Sequence of chain A:
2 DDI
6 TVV

Sequence of chain B:
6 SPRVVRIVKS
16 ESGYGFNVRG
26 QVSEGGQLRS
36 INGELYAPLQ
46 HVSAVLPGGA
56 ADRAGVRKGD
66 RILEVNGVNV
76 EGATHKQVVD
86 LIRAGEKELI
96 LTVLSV

These two protein chains interact to form a complex.

Interface contacts:
Residue F21 in chain B contacts residue T6 in chain A (closest heavy-atom distance 4.1 Å).
Residue H80 in chain B is in contact with residue T6 in chain A (closest heavy-atom distance 2.7 Å).
Residue V27 in chain B is in contact with residue D2 in chain A (closest heavy-atom distance 4.3 Å).
Residue V84 in chain B is in contact with residue V8 in chain A (closest heavy-atom distance 4.8 Å).
Residue V27 in chain B contacts residue I4 in chain A (closest heavy-atom distance 3.8 Å).
Residue G25 in chain B contacts residue I4 in chain A (closest heavy-atom distance 3.0 Å).
Residue V84 in chain B interacts with residue T6 in chain A (closest heavy-atom distance 3.7 Å).
Residue V23 in chain B is in contact with residue I4 in chain A (closest heavy-atom distance 3.9 Å).
Residue F21 in chain B contacts residue V7 in chain A (closest heavy-atom distance 3.9 Å).
Residue N22 in chain B interacts with residue V7 in chain A (closest heavy-atom distance 3.6 Å).
Residue F21 in chain B interacts with residue V8 in chain A (closest heavy-atom distance 2.9 Å).
Residue I87 in chain B contacts residue V8 in chain A (closest heavy-atom distance 4.0 Å).
Residue G20 in chain B is in contact with residue V8 in chain A (closest heavy-atom distance 3.1 Å).
Residue N22 in chain B contacts residue V8 in chain A (closest heavy-atom distance 4.7 Å).
Residue S17 in chain B contacts residue V8 in chain A (closest heavy-atom distance 4.8 Å).
Residue R88 in chain B is in contact with residue V7 in chain A (closest heavy-atom distance 5.0 Å).
Residue H46 in chain B contacts residue D3 in chain A (closest heavy-atom distance 4.9 Å).
Residue G25 in chain B is in contact with residue D2 in chain A (closest heavy-atom distance 5.0 Å).
Residue H80 in chain B is in contact with residue I4 in chain A (closest heavy-atom distance 3.4 Å).
Residue G18 in chain B interacts with residue V8 in chain A (closest heavy-atom distance 3.6 Å).
Residue R24 in chain B interacts with residue I4 in chain A (closest heavy-atom distance 3.2 Å).
Residue R24 in chain B contacts residue D3 in chain A (closest heavy-atom distance 3.6 Å).
Residue V23 in chain B interacts with residue T6 in chain A (closest heavy-atom distance 2.9 Å).
Residue Y19 in chain B interacts with residue V8 in chain A (closest heavy-atom distance 2.8 Å).
Residue G25 in chain B interacts with residue D3 in chain A (closest heavy-atom distance 3.4 Å).
Residue N22 in chain B is in contact with residue T6 in chain A (closest heavy-atom distance 3.2 Å).
Residue R88 in chain B interacts with residue T6 in chain A (closest heavy-atom distance 4.0 Å).
Residue Q26 in chain B contacts residue D3 in chain A (closest heavy-atom distance 3.5 Å).
Residue V23 in chain B interacts with residue V8 in chain A (closest heavy-atom distance 4.4 Å).
Residue K14 in chain B interacts with residue V8 in chain A (closest heavy-atom distance 4.9 Å).